This data describes a binding interaction between two proteins.

Sequence of protein 1:
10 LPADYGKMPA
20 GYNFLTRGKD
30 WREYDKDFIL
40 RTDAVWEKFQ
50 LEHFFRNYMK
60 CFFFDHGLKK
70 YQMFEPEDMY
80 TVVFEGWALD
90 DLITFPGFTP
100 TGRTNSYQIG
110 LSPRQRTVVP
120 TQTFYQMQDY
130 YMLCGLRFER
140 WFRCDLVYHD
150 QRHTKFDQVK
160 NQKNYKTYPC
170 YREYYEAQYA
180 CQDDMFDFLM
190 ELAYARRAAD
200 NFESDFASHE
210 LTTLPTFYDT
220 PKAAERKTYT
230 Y

Interface contacts:
Residue L135 in protein 1 interacts with residue E138 in protein 2 (closest heavy-atom distance 3.5 Å).
Residue T122 in protein 1 contacts residue D146 in protein 2 (closest heavy-atom distance 3.6 Å).
Residue T212 in protein 1 interacts with residue T132 in protein 2 (closest heavy-atom distance 4.2 Å).
Residue L135 in protein 1 interacts with residue L142 in protein 2 (closest heavy-atom distance 4.1 Å).
Residue T122 in protein 1 is in contact with residue L142 in protein 2 (closest heavy-atom distance 3.4 Å).
Residue Y130 in protein 1 interacts with residue Y127 in protein 2 (closest heavy-atom distance 4.4 Å).
Residue E209 in protein 1 contacts residue P133 in protein 2 (closest heavy-atom distance 3.1 Å).
Residue Q121 in protein 1 interacts with residue D186 in protein 2 (closest heavy-atom distance 2.7 Å).
Residue P119 in protein 1 is in contact with residue R143 in protein 2 (closest heavy-atom distance 3.2 Å).
Residue Y217 in protein 1 is in contact with residue R141 in protein 2 (closest heavy-atom distance 4.2 Å).
Residue Y217 in protein 1 interacts with residue N136 in protein 2 (closest heavy-atom distance 3.2 Å).
Residue Y217 in protein 1 contacts residue D137 in protein 2 (closest heavy-atom distance 3.5 Å).
Residue L110 in protein 1 is in contact with residue G181 in protein 2 (closest heavy-atom distance 4.6 Å).
Residue M126 in protein 1 interacts with residue Y127 in protein 2 (closest heavy-atom distance 4.1 Å).
Residue Y217 in protein 1 is in contact with residue M144 in protein 2 (closest heavy-atom distance 4.1 Å).
Residue D218 in protein 1 contacts residue R141 in protein 2 (closest heavy-atom distance 2.8 Å).
Residue T122 in protein 1 interacts with residue F139 in protein 2 (closest heavy-atom distance 3.7 Å).
Residue P119 in protein 1 is in contact with residue F139 in protein 2 (closest heavy-atom distance 3.8 Å).
Residue Y124 in protein 1 contacts residue D146 in protein 2 (closest heavy-atom distance 2.5 Å).
Residue S111 in protein 1 is in contact with residue M183 in protein 2 (closest heavy-atom distance 3.8 Å).
Residue Q121 in protein 1 is in contact with residue D187 in protein 2 (closest heavy-atom distance 3.7 Å).
Residue Q121 in protein 1 interacts with residue D146 in protein 2 (closest heavy-atom distance 3.3 Å).
Residue Q114 in protein 1 contacts residue H184 in protein 2 (closest heavy-atom distance 4.5 Å).
Residue F123 in protein 1 contacts residue D146 in protein 2 (closest heavy-atom distance 3.6 Å).
Residue Q125 in protein 1 contacts residue Y123 in protein 2 (closest heavy-atom distance 3.8 Å).
Residue Q107 in protein 1 is in contact with residue Y218 in protein 2 (closest heavy-atom distance 2.8 Å).
Residue Y124 in protein 1 is in contact with residue D187 in protein 2 (closest heavy-atom distance 3.6 Å).
Residue Q125 in protein 1 interacts with residue A149 in protein 2 (closest heavy-atom distance 3.3 Å).
Residue Y217 in protein 1 contacts residue T140 in protein 2 (closest heavy-atom distance 3.3 Å).
Residue V118 in protein 1 is in contact with residue F139 in protein 2 (closest heavy-atom distance 3.9 Å).
Residue L135 in protein 1 contacts residue F139 in protein 2 (closest heavy-atom distance 4.0 Å).
Residue T122 in protein 1 interacts with residue R143 in protein 2 (closest heavy-atom distance 4.4 Å).
Residue R225 in protein 1 is in contact with residue D137 in protein 2 (closest heavy-atom distance 3.5 Å).
Residue V117 in protein 1 interacts with residue F139 in protein 2 (closest heavy-atom distance 3.6 Å).
Residue Q121 in protein 1 is in contact with residue R143 in protein 2 (closest heavy-atom distance 3.7 Å).
Residue R139 in protein 1 interacts with residue E138 in protein 2 (closest heavy-atom distance 2.5 Å).
Residue R113 in protein 1 interacts with residue H184 in protein 2 (closest heavy-atom distance 3.3 Å).
Residue E202 in protein 1 interacts with residue P133 in protein 2 (closest heavy-atom distance 3.8 Å).
Residue Q121 in protein 1 interacts with residue P188 in protein 2 (closest heavy-atom distance 3.2 Å).
Residue H208 in protein 1 contacts residue T132 in protein 2 (closest heavy-atom distance 3.6 Å).
Residue L110 in protein 1 is in contact with residue M183 in protein 2 (closest heavy-atom distance 3.9 Å).
Residue R142 in protein 1 contacts residue P133 in protein 2 (closest heavy-atom distance 4.4 Å).
Residue H208 in protein 1 interacts with residue P133 in protein 2 (closest heavy-atom distance 2.8 Å).
Residue Q125 in protein 1 interacts with residue D146 in protein 2 (closest heavy-atom distance 2.5 Å).
Residue R113 in protein 1 is in contact with residue M183 in protein 2 (closest heavy-atom distance 4.5 Å).
Residue T116 in protein 1 is in contact with residue H184 in protein 2 (closest heavy-atom distance 4.5 Å).
Residue M131 in protein 1 contacts residue Y127 in protein 2 (closest heavy-atom distance 4.5 Å).
Residue E209 in protein 1 contacts residue K135 in protein 2 (closest heavy-atom distance 3.2 Å).
Residue T212 in protein 1 interacts with residue L134 in protein 2 (closest heavy-atom distance 4.5 Å).
Residue P119 in protein 1 interacts with residue D186 in protein 2 (closest heavy-atom distance 3.9 Å).
Residue Y124 in protein 1 contacts residue S150 in protein 2 (closest heavy-atom distance 4.5 Å).
Residue F123 in protein 1 is in contact with residue L142 in protein 2 (closest heavy-atom distance 4.0 Å).
Residue E209 in protein 1 interacts with residue L134 in protein 2 (closest heavy-atom distance 3.5 Å).
Residue L110 in protein 1 is in contact with residue A180 in protein 2 (closest heavy-atom distance 3.2 Å).
Residue Q121 in protein 1 is in contact with residue L142 in protein 2 (closest heavy-atom distance 4.2 Å).
Residue Q125 in protein 1 is in contact with residue S150 in protein 2 (closest heavy-atom distance 3.9 Å).
Residue T215 in protein 1 is in contact with residue R141 in protein 2 (closest heavy-atom distance 3.6 Å).
Residue D218 in protein 1 contacts residue N136 in protein 2 (closest heavy-atom distance 3.2 Å).
Residue R139 in protein 1 contacts residue F139 in protein 2 (closest heavy-atom distance 4.3 Å).
Residue P112 in protein 1 is in contact with residue M183 in protein 2 (closest heavy-atom distance 3.9 Å).

Sequence of protein 2:
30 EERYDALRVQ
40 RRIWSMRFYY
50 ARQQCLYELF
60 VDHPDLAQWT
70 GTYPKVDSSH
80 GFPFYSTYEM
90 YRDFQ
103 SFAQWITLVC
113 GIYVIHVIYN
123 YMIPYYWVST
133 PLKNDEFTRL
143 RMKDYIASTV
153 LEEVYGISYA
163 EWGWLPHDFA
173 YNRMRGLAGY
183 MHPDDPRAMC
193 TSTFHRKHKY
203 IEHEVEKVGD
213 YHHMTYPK